These two protein chains interact to form a complex.

Sequence of the second protein:
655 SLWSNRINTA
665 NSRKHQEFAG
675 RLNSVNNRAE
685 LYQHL

Sequence of the first protein:
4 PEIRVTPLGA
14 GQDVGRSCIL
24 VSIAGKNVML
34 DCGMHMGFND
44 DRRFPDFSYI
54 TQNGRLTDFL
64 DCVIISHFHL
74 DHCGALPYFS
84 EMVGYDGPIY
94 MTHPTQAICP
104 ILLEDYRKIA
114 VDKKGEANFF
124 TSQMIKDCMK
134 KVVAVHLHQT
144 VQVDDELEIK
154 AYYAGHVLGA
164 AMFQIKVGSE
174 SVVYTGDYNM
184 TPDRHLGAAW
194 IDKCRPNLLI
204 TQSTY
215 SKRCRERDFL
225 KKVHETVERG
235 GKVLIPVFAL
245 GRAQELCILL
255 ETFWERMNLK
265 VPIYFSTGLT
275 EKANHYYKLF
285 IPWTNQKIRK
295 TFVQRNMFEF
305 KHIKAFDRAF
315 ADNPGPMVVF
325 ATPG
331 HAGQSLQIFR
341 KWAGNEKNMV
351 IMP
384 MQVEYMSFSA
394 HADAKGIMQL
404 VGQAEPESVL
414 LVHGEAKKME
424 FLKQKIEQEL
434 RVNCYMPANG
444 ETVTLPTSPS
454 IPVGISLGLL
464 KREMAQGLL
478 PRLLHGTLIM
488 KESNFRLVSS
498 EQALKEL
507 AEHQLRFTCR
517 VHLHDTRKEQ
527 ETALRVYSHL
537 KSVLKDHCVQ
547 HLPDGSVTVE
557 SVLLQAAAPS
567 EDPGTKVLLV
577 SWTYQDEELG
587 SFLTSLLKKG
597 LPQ

Interface contacts:
Residue P48 in the first protein contacts residue Y686 in the second protein (closest heavy-atom distance 2.5 Å).
Residue N30 in the first protein interacts with residue F672 in the second protein (closest heavy-atom distance 3.3 Å).
Residue E444 in the first protein contacts residue N681 in the second protein (closest heavy-atom distance 3.6 Å).
Residue L11 in the first protein is in contact with residue L685 in the second protein (closest heavy-atom distance 3.7 Å).
Residue F62 in the first protein interacts with residue Q670 in the second protein (closest heavy-atom distance 3.5 Å).
Residue V24 in the first protein interacts with residue R675 in the second protein (closest heavy-atom distance 4.3 Å).
Residue F62 in the first protein is in contact with residue F672 in the second protein (closest heavy-atom distance 4.4 Å).
Residue G443 in the first protein is in contact with residue R682 in the second protein (closest heavy-atom distance 3.4 Å).
Residue Y52 in the first protein interacts with residue G674 in the second protein (closest heavy-atom distance 3.6 Å).
Residue S25 in the first protein is in contact with residue R675 in the second protein (closest heavy-atom distance 4.3 Å).
Residue R19 in the first protein interacts with residue Y686 in the second protein (closest heavy-atom distance 4.7 Å).
Residue D49 in the first protein is in contact with residue L685 in the second protein (closest heavy-atom distance 4.0 Å).
Residue D49 in the first protein interacts with residue Q687 in the second protein (closest heavy-atom distance 4.5 Å).
Residue N442 in the first protein interacts with residue A683 in the second protein (closest heavy-atom distance 4.1 Å).
Residue R45 in the first protein interacts with residue Y686 in the second protein (closest heavy-atom distance 4.0 Å).
Residue A441 in the first protein interacts with residue R682 in the second protein (closest heavy-atom distance 3.4 Å).
Residue R19 in the first protein contacts residue L685 in the second protein (closest heavy-atom distance 4.2 Å).
Residue A27 in the first protein contacts residue R667 in the second protein (closest heavy-atom distance 4.5 Å).
Residue I53 in the first protein contacts residue E671 in the second protein (closest heavy-atom distance 3.7 Å).
Residue T445 in the first protein interacts with residue N681 in the second protein (closest heavy-atom distance 2.9 Å).
Residue I53 in the first protein contacts residue A673 in the second protein (closest heavy-atom distance 3.7 Å).
Residue F62 in the first protein is in contact with residue E671 in the second protein (closest heavy-atom distance 3.6 Å).
Residue T54 in the first protein is in contact with residue A673 in the second protein (closest heavy-atom distance 4.7 Å).
Residue V8 in the first protein contacts residue R675 in the second protein (closest heavy-atom distance 4.2 Å).
Residue T54 in the first protein contacts residue F672 in the second protein (closest heavy-atom distance 4.8 Å).
Residue Y52 in the first protein interacts with residue R675 in the second protein (closest heavy-atom distance 2.9 Å).
Residue D61 in the first protein contacts residue Q670 in the second protein (closest heavy-atom distance 4.3 Å).
Residue I53 in the first protein is in contact with residue F672 in the second protein (closest heavy-atom distance 3.2 Å).
Residue N442 in the first protein contacts residue R682 in the second protein (closest heavy-atom distance 3.0 Å).
Residue I454 in the first protein interacts with residue R660 in the second protein (closest heavy-atom distance 3.7 Å).
Residue D43 in the first protein contacts residue L689 in the second protein (closest heavy-atom distance 3.5 Å).
Residue Y52 in the first protein interacts with residue A683 in the second protein (closest heavy-atom distance 4.5 Å).
Residue Y52 in the first protein interacts with residue F672 in the second protein (closest heavy-atom distance 3.3 Å).
Residue G443 in the first protein contacts residue A683 in the second protein (closest heavy-atom distance 2.9 Å).
Residue T9 in the first protein contacts residue R675 in the second protein (closest heavy-atom distance 3.1 Å).
Residue D49 in the first protein is in contact with residue Y686 in the second protein (closest heavy-atom distance 3.8 Å).
Residue T445 in the first protein is in contact with residue S678 in the second protein (closest heavy-atom distance 4.0 Å).
Residue P452 in the first protein interacts with residue I661 in the second protein (closest heavy-atom distance 4.1 Å).
Residue G443 in the first protein contacts residue N681 in the second protein (closest heavy-atom distance 2.8 Å).
Residue P4 in the first protein contacts residue N665 in the second protein (closest heavy-atom distance 4.2 Å).
Residue T445 in the first protein is in contact with residue R675 in the second protein (closest heavy-atom distance 4.7 Å).
Residue E444 in the first protein interacts with residue A683 in the second protein (closest heavy-atom distance 4.2 Å).
Residue E149 in the first protein contacts residue R667 in the second protein (closest heavy-atom distance 4.1 Å).
Residue Y52 in the first protein interacts with residue A673 in the second protein (closest heavy-atom distance 3.8 Å).
Residue L23 in the first protein contacts residue R675 in the second protein (closest heavy-atom distance 2.9 Å).
Residue E444 in the first protein interacts with residue R682 in the second protein (closest heavy-atom distance 3.7 Å).
Residue D44 in the first protein interacts with residue Y686 in the second protein (closest heavy-atom distance 3.8 Å).
Residue T445 in the first protein is in contact with residue R682 in the second protein (closest heavy-atom distance 4.3 Å).
Residue F492 in the first protein interacts with residue L656 in the second protein (closest heavy-atom distance 3.7 Å).
Residue L23 in the first protein contacts residue F672 in the second protein (closest heavy-atom distance 3.6 Å).
Residue R45 in the first protein is in contact with residue L689 in the second protein (closest heavy-atom distance 3.8 Å).
Residue R7 in the first protein contacts residue R675 in the second protein (closest heavy-atom distance 3.3 Å).
Residue G28 in the first protein contacts residue H669 in the second protein (closest heavy-atom distance 3.5 Å).
Residue T54 in the first protein is in contact with residue E671 in the second protein (closest heavy-atom distance 3.9 Å).
Residue L485 in the first protein is in contact with residue L656 in the second protein (closest heavy-atom distance 3.8 Å).
Residue P4 in the first protein interacts with residue I661 in the second protein (closest heavy-atom distance 3.7 Å).
Residue G12 in the first protein is in contact with residue L685 in the second protein (closest heavy-atom distance 4.7 Å).
Residue F47 in the first protein interacts with residue Y686 in the second protein (closest heavy-atom distance 2.4 Å).
Residue D49 in the first protein contacts residue E684 in the second protein (closest heavy-atom distance 4.7 Å).
Residue Q15 in the first protein is in contact with residue R682 in the second protein (closest heavy-atom distance 3.8 Å).